Sequence of the first protein:
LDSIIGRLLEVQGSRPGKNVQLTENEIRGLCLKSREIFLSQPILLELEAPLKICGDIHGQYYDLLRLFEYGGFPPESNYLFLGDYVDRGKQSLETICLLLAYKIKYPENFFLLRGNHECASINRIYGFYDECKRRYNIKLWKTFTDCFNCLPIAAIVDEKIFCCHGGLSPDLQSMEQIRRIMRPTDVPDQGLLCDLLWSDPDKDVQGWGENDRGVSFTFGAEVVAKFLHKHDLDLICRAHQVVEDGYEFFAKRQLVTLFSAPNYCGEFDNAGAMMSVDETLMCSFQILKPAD

Interface contacts:
Residue L242 in the first protein interacts with residue R13 in the second protein (closest heavy-atom distance 4.4 Å).
Residue Y256 in the first protein contacts residue A20 in the second protein (closest heavy-atom distance 3.6 Å).
Residue L290 in the first protein contacts residue R13 in the second protein (closest heavy-atom distance 3.5 Å).
Residue L290 in the first protein contacts residue V14 in the second protein (closest heavy-atom distance 3.3 Å).
Residue R262 in the first protein contacts residue F16 in the second protein (closest heavy-atom distance 3.6 Å).
Residue L290 in the first protein contacts residue A12 in the second protein (closest heavy-atom distance 3.9 Å).
Residue C292 in the first protein contacts residue T15 in the second protein (closest heavy-atom distance 2.6 Å).
Residue D243 in the first protein is in contact with residue V14 in the second protein (closest heavy-atom distance 3.1 Å).
Residue S293 in the first protein contacts residue A17 in the second protein (closest heavy-atom distance 4.1 Å).
Residue M291 in the first protein is in contact with residue R13 in the second protein (closest heavy-atom distance 5.0 Å).
Residue Y79 in the first protein is in contact with residue E21 in the second protein (closest heavy-atom distance 2.7 Å).
Residue T289 in the first protein contacts residue T15 in the second protein (closest heavy-atom distance 4.2 Å).
Residue E288 in the first protein interacts with residue A12 in the second protein (closest heavy-atom distance 4.6 Å).
Residue C292 in the first protein contacts residue V14 in the second protein (closest heavy-atom distance 4.4 Å).
Residue T289 in the first protein contacts residue A12 in the second protein (closest heavy-atom distance 4.5 Å).
Residue I296 in the first protein is in contact with residue I23 in the second protein (closest heavy-atom distance 2.9 Å).
Residue K169 in the first protein contacts residue R13 in the second protein (closest heavy-atom distance 3.2 Å).
Residue Q295 in the first protein is in contact with residue I23 in the second protein (closest heavy-atom distance 3.7 Å).
Residue F294 in the first protein interacts with residue A17 in the second protein (closest heavy-atom distance 4.9 Å).
Residue M291 in the first protein is in contact with residue F16 in the second protein (closest heavy-atom distance 4.5 Å).
Residue D243 in the first protein interacts with residue R13 in the second protein (closest heavy-atom distance 2.4 Å).
Residue Q295 in the first protein is in contact with residue E21 in the second protein (closest heavy-atom distance 3.4 Å).
Residue L244 in the first protein is in contact with residue F16 in the second protein (closest heavy-atom distance 4.0 Å).
Residue I296 in the first protein is in contact with residue A20 in the second protein (closest heavy-atom distance 4.1 Å).
Residue F294 in the first protein interacts with residue A20 in the second protein (closest heavy-atom distance 3.5 Å).
Residue M291 in the first protein contacts residue A17 in the second protein (closest heavy-atom distance 4.1 Å).
Residue Y79 in the first protein is in contact with residue I23 in the second protein (closest heavy-atom distance 3.7 Å).
Residue I296 in the first protein is in contact with residue E21 in the second protein (closest heavy-atom distance 3.0 Å).
Residue K169 in the first protein contacts residue V14 in the second protein (closest heavy-atom distance 4.4 Å).
Residue F258 in the first protein interacts with residue F16 in the second protein (closest heavy-atom distance 3.6 Å).
Residue F294 in the first protein contacts residue E21 in the second protein (closest heavy-atom distance 3.3 Å).
Residue R75 in the first protein contacts residue I23 in the second protein (closest heavy-atom distance 4.9 Å).
Residue C292 in the first protein contacts residue F16 in the second protein (closest heavy-atom distance 3.4 Å).
Residue C292 in the first protein is in contact with residue A17 in the second protein (closest heavy-atom distance 2.8 Å).
Residue K169 in the first protein contacts residue A12 in the second protein (closest heavy-atom distance 3.9 Å).
Residue F294 in the first protein interacts with residue A19 in the second protein (closest heavy-atom distance 4.9 Å).
Residue K298 in the first protein interacts with residue I22 in the second protein (closest heavy-atom distance 4.0 Å).
Residue L244 in the first protein is in contact with residue V14 in the second protein (closest heavy-atom distance 4.4 Å).
Residue L290 in the first protein contacts residue T15 in the second protein (closest heavy-atom distance 3.0 Å).
Residue F294 in the first protein interacts with residue F16 in the second protein (closest heavy-atom distance 4.1 Å).
Residue M291 in the first protein interacts with residue T15 in the second protein (closest heavy-atom distance 3.3 Å).
Residue L297 in the first protein interacts with residue I23 in the second protein (closest heavy-atom distance 3.9 Å).
Residue T289 in the first protein is in contact with residue R13 in the second protein (closest heavy-atom distance 3.4 Å).
Residue I170 in the first protein interacts with residue V14 in the second protein (closest heavy-atom distance 3.6 Å).
Residue D243 in the first protein is in contact with residue A12 in the second protein (closest heavy-atom distance 4.8 Å).
Residue I296 in the first protein interacts with residue I22 in the second protein (closest heavy-atom distance 3.8 Å).

Sequence of the second protein:
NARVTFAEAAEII

The following describes two proteins that form a bound complex.